Sequence of protein 2:
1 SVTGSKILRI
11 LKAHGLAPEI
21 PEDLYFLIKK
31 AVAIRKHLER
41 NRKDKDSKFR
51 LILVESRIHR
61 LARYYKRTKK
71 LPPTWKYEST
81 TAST

Sequence of protein 1:
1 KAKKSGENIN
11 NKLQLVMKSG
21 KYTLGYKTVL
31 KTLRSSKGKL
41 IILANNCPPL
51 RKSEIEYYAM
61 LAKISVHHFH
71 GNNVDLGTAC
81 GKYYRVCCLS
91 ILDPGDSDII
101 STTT

Residue-level contacts at the interface:
Residue C80 in protein 1 is in contact with residue T81 in protein 2 (closest heavy-atom distance 3.6 Å).
Residue L76 in protein 1 is in contact with residue I28 in protein 2 (closest heavy-atom distance 2.4 Å).
Residue L76 in protein 1 interacts with residue R35 in protein 2 (closest heavy-atom distance 4.9 Å).
Residue G81 in protein 1 contacts residue S79 in protein 2 (closest heavy-atom distance 4.5 Å).
Residue G77 in protein 1 interacts with residue S79 in protein 2 (closest heavy-atom distance 4.3 Å).
Residue A79 in protein 1 contacts residue R35 in protein 2 (closest heavy-atom distance 3.2 Å).
Residue G77 in protein 1 interacts with residue I28 in protein 2 (closest heavy-atom distance 4.5 Å).
Residue K82 in protein 1 interacts with residue W75 in protein 2 (closest heavy-atom distance 3.1 Å).
Residue D75 in protein 1 contacts residue V32 in protein 2 (closest heavy-atom distance 4.6 Å).
Residue L76 in protein 1 interacts with residue K29 in protein 2 (closest heavy-atom distance 3.2 Å).
Residue L76 in protein 1 contacts residue V32 in protein 2 (closest heavy-atom distance 3.0 Å).
Residue C80 in protein 1 is in contact with residue R35 in protein 2 (closest heavy-atom distance 4.1 Å).
Residue L15 in protein 1 contacts residue G15 in protein 2 (closest heavy-atom distance 3.4 Å).
Residue C80 in protein 1 contacts residue I28 in protein 2 (closest heavy-atom distance 4.5 Å).
Residue D75 in protein 1 interacts with residue R35 in protein 2 (closest heavy-atom distance 4.5 Å).
Residue G81 in protein 1 interacts with residue T81 in protein 2 (closest heavy-atom distance 3.5 Å).
Residue C80 in protein 1 interacts with residue S79 in protein 2 (closest heavy-atom distance 2.7 Å).
Residue L76 in protein 1 contacts residue Y25 in protein 2 (closest heavy-atom distance 3.3 Å).
Residue L76 in protein 1 interacts with residue S79 in protein 2 (closest heavy-atom distance 5.0 Å).
Residue C80 in protein 1 interacts with residue T80 in protein 2 (closest heavy-atom distance 4.3 Å).
Residue K82 in protein 1 is in contact with residue S79 in protein 2 (closest heavy-atom distance 4.8 Å).

These two protein chains interact to form a complex.